Sequence of the second protein:
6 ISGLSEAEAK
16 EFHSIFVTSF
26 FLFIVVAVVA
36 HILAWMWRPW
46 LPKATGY

Interface contacts:
Residue L49 in the first protein contacts residue L38 in the second protein (closest heavy-atom distance 4.3 Å).
Residue L71 in the first protein interacts with residue W42 in the second protein (closest heavy-atom distance 3.9 Å).
Residue F46 in the first protein is in contact with residue V31 in the second protein (closest heavy-atom distance 3.4 Å).
Residue T68 in the first protein is in contact with residue R43 in the second protein (closest heavy-atom distance 4.0 Å).
Residue T68 in the first protein interacts with residue W42 in the second protein (closest heavy-atom distance 3.4 Å).
Residue F46 in the first protein is in contact with residue A35 in the second protein (closest heavy-atom distance 4.7 Å).
Residue A67 in the first protein interacts with residue W42 in the second protein (closest heavy-atom distance 4.0 Å).

This data describes a binding interaction between two proteins.

Sequence of the first protein:
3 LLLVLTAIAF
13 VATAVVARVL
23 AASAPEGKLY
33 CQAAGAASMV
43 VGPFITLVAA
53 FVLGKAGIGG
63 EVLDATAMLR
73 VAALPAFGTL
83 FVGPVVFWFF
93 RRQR